Sequence of chain B:
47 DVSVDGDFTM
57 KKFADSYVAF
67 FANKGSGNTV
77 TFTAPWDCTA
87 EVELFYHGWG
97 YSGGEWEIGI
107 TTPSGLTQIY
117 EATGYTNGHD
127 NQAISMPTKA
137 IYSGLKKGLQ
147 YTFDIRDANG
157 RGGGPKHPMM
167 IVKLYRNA

Sequence of chain A:
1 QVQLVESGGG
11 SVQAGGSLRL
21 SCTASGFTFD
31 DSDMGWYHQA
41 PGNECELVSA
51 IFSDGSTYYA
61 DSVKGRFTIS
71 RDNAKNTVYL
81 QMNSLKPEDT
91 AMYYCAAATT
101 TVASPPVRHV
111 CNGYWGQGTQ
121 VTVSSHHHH

Contacts between the two chains:
Residue V110 in chain A contacts residue V50 in chain B (closest heavy-atom distance 3.4 Å).
Residue P106 in chain A interacts with residue S49 in chain B (closest heavy-atom distance 3.8 Å).
Residue F52 in chain A is in contact with residue F54 in chain B (closest heavy-atom distance 3.8 Å).
Residue R108 in chain A interacts with residue D47 in chain B (closest heavy-atom distance 2.8 Å).
Residue V107 in chain A is in contact with residue V50 in chain B (closest heavy-atom distance 4.0 Å).
Residue A96 in chain A contacts residue V50 in chain B (closest heavy-atom distance 3.9 Å).
Residue T100 in chain A is in contact with residue N69 in chain B (closest heavy-atom distance 3.8 Å).
Residue S104 in chain A is in contact with residue S49 in chain B (closest heavy-atom distance 3.7 Å).
Residue A50 in chain A contacts residue F54 in chain B (closest heavy-atom distance 4.4 Å).
Residue G35 in chain A interacts with residue F54 in chain B (closest heavy-atom distance 3.6 Å).
Residue D33 in chain A contacts residue F54 in chain B (closest heavy-atom distance 3.5 Å).
Residue Y37 in chain A is in contact with residue V50 in chain B (closest heavy-atom distance 3.8 Å).
Residue T100 in chain A interacts with residue K70 in chain B (closest heavy-atom distance 2.9 Å).
Residue L47 in chain A contacts residue K57 in chain B (closest heavy-atom distance 3.8 Å).
Residue F52 in chain A interacts with residue K57 in chain B (closest heavy-atom distance 4.5 Å).
Residue S32 in chain A contacts residue K70 in chain B (closest heavy-atom distance 3.8 Å).
Residue Y37 in chain A is in contact with residue F54 in chain B (closest heavy-atom distance 3.7 Å).
Residue M34 in chain A interacts with residue F54 in chain B (closest heavy-atom distance 4.0 Å).
Residue P106 in chain A interacts with residue V50 in chain B (closest heavy-atom distance 4.7 Å).
Residue T99 in chain A interacts with residue K70 in chain B (closest heavy-atom distance 3.2 Å).
Residue P106 in chain A is in contact with residue V48 in chain B (closest heavy-atom distance 3.5 Å).
Residue V107 in chain A contacts residue S49 in chain B (closest heavy-atom distance 3.9 Å).
Residue S104 in chain A contacts residue D51 in chain B (closest heavy-atom distance 2.9 Å).
Residue P105 in chain A interacts with residue V50 in chain B (closest heavy-atom distance 3.0 Å).
Residue T101 in chain A contacts residue G71 in chain B (closest heavy-atom distance 3.8 Å).
Residue Y58 in chain A interacts with residue K57 in chain B (closest heavy-atom distance 3.5 Å).
Residue D54 in chain A interacts with residue K58 in chain B (closest heavy-atom distance 3.4 Å).
Residue T101 in chain A is in contact with residue K70 in chain B (closest heavy-atom distance 3.4 Å).
Residue F52 in chain A is in contact with residue K58 in chain B (closest heavy-atom distance 3.5 Å).
Residue V107 in chain A is in contact with residue V48 in chain B (closest heavy-atom distance 2.9 Å).
Residue D31 in chain A contacts residue K70 in chain B (closest heavy-atom distance 3.1 Å).
Residue W115 in chain A interacts with residue V50 in chain B (closest heavy-atom distance 4.2 Å).
Residue P105 in chain A is in contact with residue V48 in chain B (closest heavy-atom distance 4.5 Å).
Residue S56 in chain A interacts with residue K58 in chain B (closest heavy-atom distance 5.0 Å).
Residue A98 in chain A is in contact with residue F54 in chain B (closest heavy-atom distance 3.3 Å).
Residue A97 in chain A is in contact with residue V50 in chain B (closest heavy-atom distance 3.8 Å).
Residue A98 in chain A interacts with residue V50 in chain B (closest heavy-atom distance 4.8 Å).
Residue P105 in chain A is in contact with residue S49 in chain B (closest heavy-atom distance 3.2 Å).
Residue T100 in chain A contacts residue A68 in chain B (closest heavy-atom distance 3.0 Å).
Residue T100 in chain A interacts with residue D51 in chain B (closest heavy-atom distance 4.7 Å).
Residue Y37 in chain A is in contact with residue D53 in chain B (closest heavy-atom distance 2.8 Å).
Residue V107 in chain A is in contact with residue D53 in chain B (closest heavy-atom distance 3.9 Å).
Residue T100 in chain A interacts with residue G71 in chain B (closest heavy-atom distance 3.8 Å).
Residue P106 in chain A is in contact with residue D47 in chain B (closest heavy-atom distance 4.2 Å).
Residue L47 in chain A is in contact with residue D53 in chain B (closest heavy-atom distance 3.7 Å).
Residue A98 in chain A contacts residue D51 in chain B (closest heavy-atom distance 4.0 Å).
Residue A97 in chain A contacts residue F54 in chain B (closest heavy-atom distance 4.5 Å).
Residue L47 in chain A contacts residue F54 in chain B (closest heavy-atom distance 3.7 Å).
Residue S104 in chain A is in contact with residue V50 in chain B (closest heavy-atom distance 3.7 Å).
Residue T28 in chain A interacts with residue K70 in chain B (closest heavy-atom distance 4.2 Å).
Residue D33 in chain A interacts with residue K58 in chain B (closest heavy-atom distance 2.8 Å).
Residue S53 in chain A contacts residue K58 in chain B (closest heavy-atom distance 3.5 Å).
Residue A96 in chain A interacts with residue F54 in chain B (closest heavy-atom distance 4.3 Å).

This data describes a binding interaction between two proteins.